This data describes a binding interaction between two proteins.

Contacts between the two chains:
Residue Q570 in the first protein contacts residue A365 in the second protein (closest heavy-atom distance 4.6 Å).
Residue F567 in the first protein is in contact with residue D363 in the second protein (closest heavy-atom distance 3.6 Å).
Residue G562 in the first protein interacts with residue E86 in the second protein (closest heavy-atom distance 3.6 Å).
Residue L573 in the first protein is in contact with residue Q366 in the second protein (closest heavy-atom distance 3.0 Å).
Residue S563 in the first protein contacts residue F364 in the second protein (closest heavy-atom distance 3.7 Å).
Residue R561 in the first protein contacts residue F250 in the second protein (closest heavy-atom distance 4.8 Å).
Residue K582 in the first protein contacts residue N429 in the second protein (closest heavy-atom distance 4.3 Å).
Residue V566 in the first protein is in contact with residue V387 in the second protein (closest heavy-atom distance 3.8 Å).
Residue D571 in the first protein is in contact with residue A365 in the second protein (closest heavy-atom distance 4.0 Å).
Residue F567 in the first protein contacts residue A365 in the second protein (closest heavy-atom distance 4.4 Å).
Residue L583 in the first protein is in contact with residue N428 in the second protein (closest heavy-atom distance 2.9 Å).
Residue Q570 in the first protein is in contact with residue E261 in the second protein (closest heavy-atom distance 3.2 Å).
Residue R584 in the first protein contacts residue N428 in the second protein (closest heavy-atom distance 3.0 Å).
Residue L573 in the first protein interacts with residue D363 in the second protein (closest heavy-atom distance 3.5 Å).
Residue L573 in the first protein is in contact with residue V433 in the second protein (closest heavy-atom distance 4.5 Å).
Residue G562 in the first protein contacts residue F250 in the second protein (closest heavy-atom distance 3.6 Å).
Residue L573 in the first protein contacts residue V259 in the second protein (closest heavy-atom distance 3.8 Å).
Residue V565 in the first protein contacts residue R249 in the second protein (closest heavy-atom distance 4.4 Å).
Residue L573 in the first protein contacts residue A365 in the second protein (closest heavy-atom distance 4.8 Å).
Residue R584 in the first protein interacts with residue S424 in the second protein (closest heavy-atom distance 3.5 Å).
Residue V566 in the first protein contacts residue L251 in the second protein (closest heavy-atom distance 4.5 Å).
Residue A572 in the first protein contacts residue A365 in the second protein (closest heavy-atom distance 4.0 Å).
Residue V565 in the first protein interacts with residue F250 in the second protein (closest heavy-atom distance 4.5 Å).
Residue V581 in the first protein interacts with residue Y430 in the second protein (closest heavy-atom distance 3.4 Å).
Residue F567 in the first protein contacts residue R362 in the second protein (closest heavy-atom distance 4.0 Å).
Residue T574 in the first protein is in contact with residue V433 in the second protein (closest heavy-atom distance 3.7 Å).
Residue S563 in the first protein interacts with residue V387 in the second protein (closest heavy-atom distance 3.6 Å).
Residue Q570 in the first protein contacts residue R262 in the second protein (closest heavy-atom distance 4.6 Å).
Residue F567 in the first protein interacts with residue V259 in the second protein (closest heavy-atom distance 4.0 Å).
Residue G562 in the first protein is in contact with residue V387 in the second protein (closest heavy-atom distance 3.6 Å).
Residue V566 in the first protein is in contact with residue F250 in the second protein (closest heavy-atom distance 3.5 Å).
Residue L573 in the first protein contacts residue I258 in the second protein (closest heavy-atom distance 3.8 Å).
Residue R561 in the first protein interacts with residue Q385 in the second protein (closest heavy-atom distance 4.3 Å).
Residue T574 in the first protein contacts residue Q366 in the second protein (closest heavy-atom distance 3.6 Å).
Residue T574 in the first protein interacts with residue D363 in the second protein (closest heavy-atom distance 4.6 Å).
Residue L583 in the first protein interacts with residue Y430 in the second protein (closest heavy-atom distance 3.4 Å).
Residue D569 in the first protein contacts residue R262 in the second protein (closest heavy-atom distance 3.3 Å).
Residue E560 in the first protein is in contact with residue R249 in the second protein (closest heavy-atom distance 5.0 Å).
Residue R561 in the first protein interacts with residue E86 in the second protein (closest heavy-atom distance 3.2 Å).
Residue R561 in the first protein contacts residue K384 in the second protein (closest heavy-atom distance 4.8 Å).
Residue K582 in the first protein contacts residue N428 in the second protein (closest heavy-atom distance 3.6 Å).
Residue T574 in the first protein contacts residue Y430 in the second protein (closest heavy-atom distance 3.8 Å).
Residue V566 in the first protein is in contact with residue V259 in the second protein (closest heavy-atom distance 4.2 Å).
Residue R584 in the first protein contacts residue S427 in the second protein (closest heavy-atom distance 3.3 Å).
Residue Q570 in the first protein contacts residue A260 in the second protein (closest heavy-atom distance 3.1 Å).
Residue D595 in the first protein contacts residue I483 in the second protein (closest heavy-atom distance 3.8 Å).
Residue R561 in the first protein contacts residue F364 in the second protein (closest heavy-atom distance 4.6 Å).
Residue F567 in the first protein contacts residue F364 in the second protein (closest heavy-atom distance 3.8 Å).
Residue F567 in the first protein interacts with residue V387 in the second protein (closest heavy-atom distance 3.7 Å).
Residue V566 in the first protein is in contact with residue N255 in the second protein (closest heavy-atom distance 4.8 Å).
Residue L583 in the first protein contacts residue S427 in the second protein (closest heavy-atom distance 3.6 Å).
Residue T577 in the first protein contacts residue Y430 in the second protein (closest heavy-atom distance 4.8 Å).
Residue Q570 in the first protein is in contact with residue V259 in the second protein (closest heavy-atom distance 4.5 Å).
Residue R561 in the first protein interacts with residue N85 in the second protein (closest heavy-atom distance 4.7 Å).
Residue K582 in the first protein contacts residue Y430 in the second protein (closest heavy-atom distance 3.4 Å).
Residue R561 in the first protein interacts with residue D383 in the second protein (closest heavy-atom distance 2.8 Å).
Residue L573 in the first protein interacts with residue Y430 in the second protein (closest heavy-atom distance 4.7 Å).

Sequence of the first protein:
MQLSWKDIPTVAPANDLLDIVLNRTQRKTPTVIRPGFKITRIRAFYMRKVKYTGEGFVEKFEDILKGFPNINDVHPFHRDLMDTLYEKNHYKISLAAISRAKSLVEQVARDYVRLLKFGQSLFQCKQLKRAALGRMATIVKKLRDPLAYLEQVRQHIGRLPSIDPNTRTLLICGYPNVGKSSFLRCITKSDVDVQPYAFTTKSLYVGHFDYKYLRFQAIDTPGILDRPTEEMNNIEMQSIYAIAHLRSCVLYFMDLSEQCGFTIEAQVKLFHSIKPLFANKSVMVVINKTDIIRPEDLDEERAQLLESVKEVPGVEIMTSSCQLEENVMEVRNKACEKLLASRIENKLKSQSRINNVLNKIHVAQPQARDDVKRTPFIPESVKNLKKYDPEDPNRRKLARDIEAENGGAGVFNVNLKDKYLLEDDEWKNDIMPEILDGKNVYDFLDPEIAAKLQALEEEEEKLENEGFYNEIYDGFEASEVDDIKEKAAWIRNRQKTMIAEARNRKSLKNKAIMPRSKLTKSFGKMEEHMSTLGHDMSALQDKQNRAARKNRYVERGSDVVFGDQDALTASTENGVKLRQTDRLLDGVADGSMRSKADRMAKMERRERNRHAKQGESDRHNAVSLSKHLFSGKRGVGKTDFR

Sequence of the second protein:
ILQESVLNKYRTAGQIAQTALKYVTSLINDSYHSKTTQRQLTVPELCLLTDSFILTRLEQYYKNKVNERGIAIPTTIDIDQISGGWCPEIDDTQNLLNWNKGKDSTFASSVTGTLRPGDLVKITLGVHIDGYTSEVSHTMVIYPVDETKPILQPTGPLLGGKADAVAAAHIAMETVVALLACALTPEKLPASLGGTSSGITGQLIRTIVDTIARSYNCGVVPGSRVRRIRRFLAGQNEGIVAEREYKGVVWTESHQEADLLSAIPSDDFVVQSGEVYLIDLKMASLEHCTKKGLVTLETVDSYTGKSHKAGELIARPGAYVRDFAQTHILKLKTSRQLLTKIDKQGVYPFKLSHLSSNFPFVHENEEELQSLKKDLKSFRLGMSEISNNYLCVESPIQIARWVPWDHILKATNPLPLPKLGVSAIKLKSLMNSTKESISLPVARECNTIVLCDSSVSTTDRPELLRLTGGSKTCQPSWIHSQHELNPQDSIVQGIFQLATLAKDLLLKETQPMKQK